Contacts between the two chains:
Residue K319 in protein 1 contacts residue D28 in protein 2 (closest heavy-atom distance 2.9 Å).
Residue S328 in protein 1 is in contact with residue F101 in protein 2 (closest heavy-atom distance 2.3 Å).
Residue Y315 in protein 1 contacts residue V94 in protein 2 (closest heavy-atom distance 4.0 Å).
Residue E337 in protein 1 is in contact with residue L98 in protein 2 (closest heavy-atom distance 4.1 Å).
Residue Y315 in protein 1 contacts residue D28 in protein 2 (closest heavy-atom distance 2.3 Å).
Residue Y315 in protein 1 is in contact with residue A31 in protein 2 (closest heavy-atom distance 3.5 Å).
Residue Y315 in protein 1 contacts residue L98 in protein 2 (closest heavy-atom distance 4.6 Å).
Residue E337 in protein 1 interacts with residue I4 in protein 2 (closest heavy-atom distance 3.7 Å).
Residue S329 in protein 1 interacts with residue F101 in protein 2 (closest heavy-atom distance 5.0 Å).
Residue E337 in protein 1 is in contact with residue S95 in protein 2 (closest heavy-atom distance 3.8 Å).
Residue K322 in protein 1 is in contact with residue F101 in protein 2 (closest heavy-atom distance 3.1 Å).
Residue Y315 in protein 1 interacts with residue F101 in protein 2 (closest heavy-atom distance 3.5 Å).
Residue R330 in protein 1 is in contact with residue W104 in protein 2 (closest heavy-atom distance 3.2 Å).
Residue K319 in protein 1 is in contact with residue Y24 in protein 2 (closest heavy-atom distance 4.5 Å).
Residue C341 in protein 1 is in contact with residue K91 in protein 2 (closest heavy-atom distance 4.2 Å).
Residue L336 in protein 1 is in contact with residue L98 in protein 2 (closest heavy-atom distance 4.1 Å).
Residue S328 in protein 1 contacts residue S103 in protein 2 (closest heavy-atom distance 3.3 Å).
Residue K319 in protein 1 contacts residue K32 in protein 2 (closest heavy-atom distance 4.1 Å).
Residue K322 in protein 1 interacts with residue Y24 in protein 2 (closest heavy-atom distance 3.7 Å).
Residue E312 in protein 1 interacts with residue K32 in protein 2 (closest heavy-atom distance 4.1 Å).
Residue S329 in protein 1 is in contact with residue S103 in protein 2 (closest heavy-atom distance 3.5 Å).
Residue V327 in protein 1 is in contact with residue S103 in protein 2 (closest heavy-atom distance 4.6 Å).
Residue V333 in protein 1 interacts with residue A102 in protein 2 (closest heavy-atom distance 4.1 Å).
Residue R330 in protein 1 interacts with residue A102 in protein 2 (closest heavy-atom distance 3.6 Å).
Residue Y315 in protein 1 is in contact with residue K32 in protein 2 (closest heavy-atom distance 3.4 Å).
Residue K322 in protein 1 contacts residue A100 in protein 2 (closest heavy-atom distance 4.8 Å).
Residue V333 in protein 1 contacts residue F101 in protein 2 (closest heavy-atom distance 4.7 Å).
Residue I340 in protein 1 interacts with residue L98 in protein 2 (closest heavy-atom distance 3.8 Å).
Residue S329 in protein 1 is in contact with residue A102 in protein 2 (closest heavy-atom distance 3.9 Å).
Residue Y315 in protein 1 is in contact with residue A97 in protein 2 (closest heavy-atom distance 3.6 Å).
Residue L318 in protein 1 is in contact with residue L98 in protein 2 (closest heavy-atom distance 3.5 Å).
Residue S328 in protein 1 contacts residue A102 in protein 2 (closest heavy-atom distance 3.2 Å).
Residue V333 in protein 1 interacts with residue W99 in protein 2 (closest heavy-atom distance 3.5 Å).
Residue Y315 in protein 1 interacts with residue V27 in protein 2 (closest heavy-atom distance 3.4 Å).
Residue F314 in protein 1 interacts with residue L98 in protein 2 (closest heavy-atom distance 4.1 Å).
Residue R330 in protein 1 contacts residue R5 in protein 2 (closest heavy-atom distance 4.4 Å).
Residue V327 in protein 1 is in contact with residue A102 in protein 2 (closest heavy-atom distance 4.5 Å).
Residue R330 in protein 1 is in contact with residue S103 in protein 2 (closest heavy-atom distance 3.3 Å).
Residue K322 in protein 1 contacts residue A102 in protein 2 (closest heavy-atom distance 4.2 Å).
Residue R330 in protein 1 interacts with residue W99 in protein 2 (closest heavy-atom distance 3.9 Å).
Residue L311 in protein 1 is in contact with residue V94 in protein 2 (closest heavy-atom distance 3.5 Å).
Residue L311 in protein 1 contacts residue K91 in protein 2 (closest heavy-atom distance 4.2 Å).
Residue L318 in protein 1 interacts with residue F101 in protein 2 (closest heavy-atom distance 4.1 Å).
Residue V327 in protein 1 contacts residue F101 in protein 2 (closest heavy-atom distance 3.7 Å).
Residue A334 in protein 1 interacts with residue W99 in protein 2 (closest heavy-atom distance 3.5 Å).
Residue L311 in protein 1 interacts with residue R90 in protein 2 (closest heavy-atom distance 4.7 Å).
Residue E337 in protein 1 contacts residue W99 in protein 2 (closest heavy-atom distance 2.4 Å).
Residue K323 in protein 1 contacts residue Y24 in protein 2 (closest heavy-atom distance 4.3 Å).
Residue E312 in protein 1 interacts with residue V94 in protein 2 (closest heavy-atom distance 4.7 Å).
Residue K322 in protein 1 is in contact with residue V15 in protein 2 (closest heavy-atom distance 3.7 Å).
Residue V333 in protein 1 interacts with residue L98 in protein 2 (closest heavy-atom distance 3.4 Å).
Residue K319 in protein 1 contacts residue F101 in protein 2 (closest heavy-atom distance 4.0 Å).
Residue Y315 in protein 1 is in contact with residue Y24 in protein 2 (closest heavy-atom distance 4.9 Å).
Residue I340 in protein 1 is in contact with residue K91 in protein 2 (closest heavy-atom distance 3.6 Å).

Sequence of protein 1:
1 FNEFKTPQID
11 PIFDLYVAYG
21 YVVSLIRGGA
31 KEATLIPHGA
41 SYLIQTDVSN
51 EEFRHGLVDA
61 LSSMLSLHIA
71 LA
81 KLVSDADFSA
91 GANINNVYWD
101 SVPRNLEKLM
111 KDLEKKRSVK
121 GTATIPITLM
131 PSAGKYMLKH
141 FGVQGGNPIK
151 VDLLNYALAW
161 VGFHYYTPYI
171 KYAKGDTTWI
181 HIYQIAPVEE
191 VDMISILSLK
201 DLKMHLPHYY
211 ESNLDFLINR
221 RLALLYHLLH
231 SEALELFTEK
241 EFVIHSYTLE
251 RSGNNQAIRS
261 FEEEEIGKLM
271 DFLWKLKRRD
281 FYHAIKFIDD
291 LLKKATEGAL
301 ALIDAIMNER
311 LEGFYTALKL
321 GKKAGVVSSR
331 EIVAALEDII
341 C

Sequence of protein 2:
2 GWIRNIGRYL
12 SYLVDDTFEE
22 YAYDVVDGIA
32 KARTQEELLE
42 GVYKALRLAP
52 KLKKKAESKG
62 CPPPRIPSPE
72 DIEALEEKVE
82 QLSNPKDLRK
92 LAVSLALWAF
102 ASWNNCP

These two protein chains interact to form a complex.